The following describes two proteins that form a bound complex.

Interface contacts:
Residue G106 in chain B is in contact with residue Q36 in chain A (closest heavy-atom distance 4.1 Å).
Residue P104 in chain B is in contact with residue V51 in chain A (closest heavy-atom distance 4.0 Å).
Residue S60 in chain B is in contact with residue Y104 in chain A (closest heavy-atom distance 4.4 Å).
Residue Q38 in chain B contacts residue V102 in chain A (closest heavy-atom distance 3.7 Å).
Residue Q38 in chain B interacts with residue L103 in chain A (closest heavy-atom distance 4.8 Å).
Residue Q38 in chain B interacts with residue Y104 in chain A (closest heavy-atom distance 3.8 Å).
Residue S37 in chain B is in contact with residue V35 in chain A (closest heavy-atom distance 3.7 Å).
Residue S37 in chain B contacts residue Y56 in chain A (closest heavy-atom distance 4.2 Å).
Residue Q55 in chain B contacts residue Y56 in chain A (closest heavy-atom distance 3.5 Å).
Residue Q57 in chain B contacts residue F33 in chain A (closest heavy-atom distance 3.4 Å).
Residue L99 in chain B interacts with residue M100 in chain A (closest heavy-atom distance 4.7 Å).
Residue H35 in chain B interacts with residue Y56 in chain A (closest heavy-atom distance 3.5 Å).
Residue T102 in chain B is in contact with residue Q36 in chain A (closest heavy-atom distance 3.0 Å).
Residue H54 in chain B is in contact with residue F33 in chain A (closest heavy-atom distance 3.6 Å).
Residue S107 in chain B interacts with residue Q38 in chain A (closest heavy-atom distance 2.8 Å).
Residue V101 in chain B contacts residue Q36 in chain A (closest heavy-atom distance 3.7 Å).
Residue S107 in chain B is in contact with residue Q36 in chain A (closest heavy-atom distance 4.7 Å).
Residue S107 in chain B interacts with residue V102 in chain A (closest heavy-atom distance 4.7 Å).
Residue G58 in chain B interacts with residue Y104 in chain A (closest heavy-atom distance 4.3 Å).
Residue H35 in chain B is in contact with residue Q36 in chain A (closest heavy-atom distance 5.0 Å).
Residue Q105 in chain B is in contact with residue L48 in chain A (closest heavy-atom distance 3.7 Å).
Residue S107 in chain B is in contact with residue M100 in chain A (closest heavy-atom distance 3.3 Å).
Residue F103 in chain B contacts residue Y59 in chain A (closest heavy-atom distance 3.8 Å).
Residue S37 in chain B is in contact with residue H53 in chain A (closest heavy-atom distance 3.0 Å).
Residue T40 in chain B contacts residue I108 in chain A (closest heavy-atom distance 3.7 Å).
Residue V101 in chain B contacts residue V35 in chain A (closest heavy-atom distance 4.5 Å).
Residue P104 in chain B contacts residue L48 in chain A (closest heavy-atom distance 4.0 Å).
Residue V52 in chain B interacts with residue Y104 in chain A (closest heavy-atom distance 4.2 Å).
Residue Q57 in chain B interacts with residue Y104 in chain A (closest heavy-atom distance 3.5 Å).
Residue F103 in chain B interacts with residue Y56 in chain A (closest heavy-atom distance 3.6 Å).
Residue P104 in chain B contacts residue Y59 in chain A (closest heavy-atom distance 3.3 Å).
Residue G106 in chain B contacts residue Q38 in chain A (closest heavy-atom distance 3.4 Å).
Residue G106 in chain B is in contact with residue V51 in chain A (closest heavy-atom distance 4.2 Å).
Residue H54 in chain B contacts residue V35 in chain A (closest heavy-atom distance 3.8 Å).
Residue F103 in chain B contacts residue Q36 in chain A (closest heavy-atom distance 3.5 Å).
Residue S37 in chain B is in contact with residue Q36 in chain A (closest heavy-atom distance 4.0 Å).
Residue Q38 in chain B contacts residue I108 in chain A (closest heavy-atom distance 4.5 Å).
Residue F103 in chain B is in contact with residue Y52 in chain A (closest heavy-atom distance 4.4 Å).
Residue F103 in chain B is in contact with residue H53 in chain A (closest heavy-atom distance 3.8 Å).
Residue H54 in chain B contacts residue Y104 in chain A (closest heavy-atom distance 3.7 Å).
Residue T56 in chain B is in contact with residue F33 in chain A (closest heavy-atom distance 4.8 Å).
Residue Q38 in chain B contacts residue V35 in chain A (closest heavy-atom distance 3.7 Å).
Residue Q55 in chain B interacts with residue H53 in chain A (closest heavy-atom distance 4.7 Å).
Residue V101 in chain B contacts residue V102 in chain A (closest heavy-atom distance 4.0 Å).
Residue F103 in chain B is in contact with residue V51 in chain A (closest heavy-atom distance 3.7 Å).
Residue G106 in chain B interacts with residue L48 in chain A (closest heavy-atom distance 4.5 Å).
Residue F103 in chain B is in contact with residue F58 in chain A (closest heavy-atom distance 3.8 Å).
Residue F103 in chain B interacts with residue G57 in chain A (closest heavy-atom distance 3.3 Å).
Residue L99 in chain B is in contact with residue I108 in chain A (closest heavy-atom distance 3.9 Å).
Residue T102 in chain B is in contact with residue V51 in chain A (closest heavy-atom distance 4.8 Å).

Sequence of chain A:
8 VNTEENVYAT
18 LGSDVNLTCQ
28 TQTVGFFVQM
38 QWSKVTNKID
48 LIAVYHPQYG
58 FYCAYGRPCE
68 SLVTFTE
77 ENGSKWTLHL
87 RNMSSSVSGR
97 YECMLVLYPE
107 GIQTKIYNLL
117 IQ

Sequence of chain B:
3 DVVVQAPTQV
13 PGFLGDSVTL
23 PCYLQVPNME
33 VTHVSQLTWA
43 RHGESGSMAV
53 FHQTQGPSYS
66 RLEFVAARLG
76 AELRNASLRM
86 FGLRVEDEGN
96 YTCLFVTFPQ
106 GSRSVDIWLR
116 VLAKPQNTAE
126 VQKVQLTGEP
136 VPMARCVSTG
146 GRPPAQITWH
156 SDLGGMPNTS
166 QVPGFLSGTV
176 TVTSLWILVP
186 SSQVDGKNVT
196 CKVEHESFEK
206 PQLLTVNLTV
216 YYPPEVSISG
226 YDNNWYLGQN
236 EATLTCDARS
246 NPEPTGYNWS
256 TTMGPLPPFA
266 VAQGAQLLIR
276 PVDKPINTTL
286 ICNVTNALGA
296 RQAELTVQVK